Contacts between the two chains:
Residue I108 in protein 2 interacts with residue G12 in protein 1 (closest heavy-atom distance 4.0 Å).
Residue N110 in protein 2 is in contact with residue Q7 in protein 1 (closest heavy-atom distance 3.1 Å).
Residue P107 in protein 2 is in contact with residue V11 in protein 1 (closest heavy-atom distance 3.5 Å).
Residue L131 in protein 2 interacts with residue V9 in protein 1 (closest heavy-atom distance 4.1 Å).
Residue L133 in protein 2 interacts with residue V9 in protein 1 (closest heavy-atom distance 3.8 Å).
Residue P107 in protein 2 is in contact with residue W14 in protein 1 (closest heavy-atom distance 3.6 Å).
Residue L133 in protein 2 is in contact with residue T8 in protein 1 (closest heavy-atom distance 3.7 Å).
Residue I108 in protein 2 contacts residue V11 in protein 1 (closest heavy-atom distance 4.3 Å).
Residue P107 in protein 2 contacts residue I10 in protein 1 (closest heavy-atom distance 4.7 Å).
Residue P107 in protein 2 contacts residue P13 in protein 1 (closest heavy-atom distance 3.6 Å).
Residue E109 in protein 2 contacts residue V11 in protein 1 (closest heavy-atom distance 4.4 Å).
Residue L106 in protein 2 is in contact with residue W14 in protein 1 (closest heavy-atom distance 4.4 Å).
Residue N110 in protein 2 interacts with residue T8 in protein 1 (closest heavy-atom distance 3.0 Å).
Residue L131 in protein 2 is in contact with residue V11 in protein 1 (closest heavy-atom distance 3.7 Å).
Residue E109 in protein 2 is in contact with residue I10 in protein 1 (closest heavy-atom distance 2.8 Å).
Residue E109 in protein 2 contacts residue P13 in protein 1 (closest heavy-atom distance 3.7 Å).
Residue E109 in protein 2 interacts with residue G12 in protein 1 (closest heavy-atom distance 3.4 Å).
Residue N110 in protein 2 is in contact with residue I10 in protein 1 (closest heavy-atom distance 2.9 Å).
Residue N105 in protein 2 interacts with residue P13 in protein 1 (closest heavy-atom distance 4.9 Å).
Residue P107 in protein 2 is in contact with residue G12 in protein 1 (closest heavy-atom distance 2.8 Å).
Residue L106 in protein 2 contacts residue V11 in protein 1 (closest heavy-atom distance 4.1 Å).
Residue S132 in protein 2 interacts with residue V9 in protein 1 (closest heavy-atom distance 3.9 Å).
Residue L133 in protein 2 is in contact with residue Q7 in protein 1 (closest heavy-atom distance 3.3 Å).
Residue I108 in protein 2 contacts residue I10 in protein 1 (closest heavy-atom distance 3.6 Å).
Residue N105 in protein 2 interacts with residue W14 in protein 1 (closest heavy-atom distance 3.2 Å).
Residue N110 in protein 2 is in contact with residue V9 in protein 1 (closest heavy-atom distance 3.3 Å).
Residue G111 in protein 2 is in contact with residue V9 in protein 1 (closest heavy-atom distance 4.5 Å).

The following describes two proteins that form a bound complex.

Sequence of protein 2:
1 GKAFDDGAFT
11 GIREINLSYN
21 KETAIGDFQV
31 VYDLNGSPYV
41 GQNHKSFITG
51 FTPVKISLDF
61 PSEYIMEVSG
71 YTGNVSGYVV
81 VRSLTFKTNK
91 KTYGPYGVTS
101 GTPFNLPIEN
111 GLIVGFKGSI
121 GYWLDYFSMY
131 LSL

Sequence of protein 1:
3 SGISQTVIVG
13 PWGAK